Residue-level contacts at the interface:
Residue V31 in chain A interacts with residue L116 in chain B (closest heavy-atom distance 4.4 Å).
Residue R126 in chain A contacts residue Y111 in chain B (closest heavy-atom distance 3.8 Å).
Residue R4 in chain A interacts with residue F113 in chain B (closest heavy-atom distance 3.0 Å).
Residue A124 in chain A is in contact with residue C114 in chain B (closest heavy-atom distance 3.4 Å).
Residue A124 in chain A contacts residue G115 in chain B (closest heavy-atom distance 4.7 Å).
Residue Y107 in chain A is in contact with residue C90 in chain B (closest heavy-atom distance 3.3 Å).
Residue H2 in chain A interacts with residue D119 in chain B (closest heavy-atom distance 3.0 Å).
Residue P1 in chain A contacts residue L116 in chain B (closest heavy-atom distance 3.8 Å).
Residue C58 in chain A contacts residue P89 in chain B (closest heavy-atom distance 4.9 Å).
Residue E129 in chain A contacts residue S110 in chain B (closest heavy-atom distance 3.5 Å).
Residue L21 in chain A interacts with residue L116 in chain B (closest heavy-atom distance 3.8 Å).
Residue L121 in chain A interacts with residue L116 in chain B (closest heavy-atom distance 4.8 Å).
Residue P128 in chain A contacts residue Y111 in chain B (closest heavy-atom distance 4.1 Å).
Residue L3 in chain A interacts with residue G115 in chain B (closest heavy-atom distance 4.0 Å).
Residue P1 in chain A interacts with residue F117 in chain B (closest heavy-atom distance 3.5 Å).
Residue A44 in chain A interacts with residue G118 in chain B (closest heavy-atom distance 4.5 Å).
Residue R4 in chain A is in contact with residue G115 in chain B (closest heavy-atom distance 3.0 Å).
Residue R126 in chain A interacts with residue F113 in chain B (closest heavy-atom distance 3.7 Å).
Residue M127 in chain A contacts residue Y111 in chain B (closest heavy-atom distance 3.9 Å).
Residue Y107 in chain A interacts with residue N91 in chain B (closest heavy-atom distance 4.9 Å).
Residue G109 in chain A contacts residue Y111 in chain B (closest heavy-atom distance 3.8 Å).
Residue C144 in chain A interacts with residue C114 in chain B (closest heavy-atom distance 2.0 Å).
Residue D130 in chain A interacts with residue Y92 in chain B (closest heavy-atom distance 4.4 Å).
Residue L3 in chain A interacts with residue L116 in chain B (closest heavy-atom distance 4.2 Å).
Residue R4 in chain A contacts residue C114 in chain B (closest heavy-atom distance 3.3 Å).
Residue R106 in chain A interacts with residue N91 in chain B (closest heavy-atom distance 3.5 Å).
Residue T122 in chain A is in contact with residue L116 in chain B (closest heavy-atom distance 3.7 Å).
Residue E57 in chain A is in contact with residue C90 in chain B (closest heavy-atom distance 4.0 Å).
Residue G109 in chain A is in contact with residue Y92 in chain B (closest heavy-atom distance 4.7 Å).
Residue F6 in chain A interacts with residue L112 in chain B (closest heavy-atom distance 3.4 Å).
Residue C58 in chain A contacts residue C90 in chain B (closest heavy-atom distance 2.0 Å).
Residue H2 in chain A is in contact with residue L116 in chain B (closest heavy-atom distance 3.7 Å).
Residue M127 in chain A is in contact with residue L112 in chain B (closest heavy-atom distance 2.9 Å).
Residue I125 in chain A is in contact with residue F113 in chain B (closest heavy-atom distance 3.4 Å).
Residue I125 in chain A is in contact with residue C114 in chain B (closest heavy-atom distance 2.8 Å).
Residue F6 in chain A contacts residue C114 in chain B (closest heavy-atom distance 3.6 Å).
Residue T5 in chain A interacts with residue C114 in chain B (closest heavy-atom distance 4.3 Å).
Residue L123 in chain A is in contact with residue G115 in chain B (closest heavy-atom distance 3.6 Å).
Residue R106 in chain A contacts residue C90 in chain B (closest heavy-atom distance 4.0 Å).
Residue S89 in chain A interacts with residue C90 in chain B (closest heavy-atom distance 3.4 Å).
Residue T122 in chain A contacts residue F117 in chain B (closest heavy-atom distance 4.1 Å).
Residue T45 in chain A interacts with residue L116 in chain B (closest heavy-atom distance 3.7 Å).
Residue H2 in chain A contacts residue G115 in chain B (closest heavy-atom distance 3.9 Å).
Residue P128 in chain A is in contact with residue Y92 in chain B (closest heavy-atom distance 4.0 Å).
Residue P128 in chain A interacts with residue L112 in chain B (closest heavy-atom distance 4.6 Å).
Residue R106 in chain A interacts with residue Y92 in chain B (closest heavy-atom distance 3.3 Å).
Residue T5 in chain A contacts residue F113 in chain B (closest heavy-atom distance 3.5 Å).
Residue E129 in chain A contacts residue L112 in chain B (closest heavy-atom distance 3.8 Å).
Residue M127 in chain A is in contact with residue S110 in chain B (closest heavy-atom distance 4.6 Å).
Residue H2 in chain A contacts residue G118 in chain B (closest heavy-atom distance 4.1 Å).
Residue P128 in chain A interacts with residue S110 in chain B (closest heavy-atom distance 3.5 Å).
Residue L131 in chain A is in contact with residue Y92 in chain B (closest heavy-atom distance 3.5 Å).
Residue T43 in chain A is in contact with residue D119 in chain B (closest heavy-atom distance 4.6 Å).
Residue I125 in chain A is in contact with residue L112 in chain B (closest heavy-atom distance 3.8 Å).
Residue L123 in chain A is in contact with residue L116 in chain B (closest heavy-atom distance 2.9 Å).
Residue F6 in chain A is in contact with residue F113 in chain B (closest heavy-atom distance 3.4 Å).
Residue R126 in chain A contacts residue L112 in chain B (closest heavy-atom distance 3.5 Å).
Residue H2 in chain A interacts with residue F117 in chain B (closest heavy-atom distance 2.8 Å).
Residue L123 in chain A is in contact with residue C114 in chain B (closest heavy-atom distance 4.2 Å).
Residue P1 in chain A is in contact with residue G118 in chain B (closest heavy-atom distance 4.3 Å).

Sequence of chain B:
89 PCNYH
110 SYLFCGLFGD

Sequence of chain A:
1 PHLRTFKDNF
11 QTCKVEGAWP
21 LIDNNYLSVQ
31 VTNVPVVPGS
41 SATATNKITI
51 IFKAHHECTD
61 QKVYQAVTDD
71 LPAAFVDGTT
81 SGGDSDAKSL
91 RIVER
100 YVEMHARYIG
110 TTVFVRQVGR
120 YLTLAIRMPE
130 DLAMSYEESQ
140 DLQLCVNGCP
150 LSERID

The following describes two proteins that form a bound complex.